The following describes two proteins that form a bound complex.

Sequence of the second protein:
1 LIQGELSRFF

Interface contacts:
Residue V80 in the first protein interacts with residue I2 in the second protein (closest heavy-atom distance 4.6 Å).
Residue M445 in the first protein interacts with residue L6 in the second protein (closest heavy-atom distance 4.7 Å).
Residue Y79 in the first protein contacts residue R8 in the second protein (closest heavy-atom distance 3.6 Å).
Residue I441 in the first protein contacts residue I2 in the second protein (closest heavy-atom distance 4.9 Å).
Residue I82 in the first protein interacts with residue I2 in the second protein (closest heavy-atom distance 4.7 Å).
Residue Y79 in the first protein contacts residue E5 in the second protein (closest heavy-atom distance 3.5 Å).
Residue I441 in the first protein interacts with residue F9 in the second protein (closest heavy-atom distance 4.3 Å).
Residue Y79 in the first protein contacts residue L6 in the second protein (closest heavy-atom distance 3.6 Å).
Residue G78 in the first protein contacts residue E5 in the second protein (closest heavy-atom distance 4.6 Å).
Residue L48 in the first protein is in contact with residue R8 in the second protein (closest heavy-atom distance 4.5 Å).
Residue M445 in the first protein interacts with residue F9 in the second protein (closest heavy-atom distance 3.7 Å).
Residue Y79 in the first protein interacts with residue I2 in the second protein (closest heavy-atom distance 4.3 Å).
Residue Y79 in the first protein contacts residue F9 in the second protein (closest heavy-atom distance 3.9 Å).
Residue I441 in the first protein is in contact with residue L6 in the second protein (closest heavy-atom distance 4.0 Å).
Residue R81 in the first protein is in contact with residue I2 in the second protein (closest heavy-atom distance 3.3 Å).
Residue E442 in the first protein is in contact with residue F9 in the second protein (closest heavy-atom distance 4.3 Å).
Residue M445 in the first protein interacts with residue F10 in the second protein (closest heavy-atom distance 3.9 Å).
Residue R81 in the first protein contacts residue E5 in the second protein (closest heavy-atom distance 2.8 Å).

Sequence of the first protein:
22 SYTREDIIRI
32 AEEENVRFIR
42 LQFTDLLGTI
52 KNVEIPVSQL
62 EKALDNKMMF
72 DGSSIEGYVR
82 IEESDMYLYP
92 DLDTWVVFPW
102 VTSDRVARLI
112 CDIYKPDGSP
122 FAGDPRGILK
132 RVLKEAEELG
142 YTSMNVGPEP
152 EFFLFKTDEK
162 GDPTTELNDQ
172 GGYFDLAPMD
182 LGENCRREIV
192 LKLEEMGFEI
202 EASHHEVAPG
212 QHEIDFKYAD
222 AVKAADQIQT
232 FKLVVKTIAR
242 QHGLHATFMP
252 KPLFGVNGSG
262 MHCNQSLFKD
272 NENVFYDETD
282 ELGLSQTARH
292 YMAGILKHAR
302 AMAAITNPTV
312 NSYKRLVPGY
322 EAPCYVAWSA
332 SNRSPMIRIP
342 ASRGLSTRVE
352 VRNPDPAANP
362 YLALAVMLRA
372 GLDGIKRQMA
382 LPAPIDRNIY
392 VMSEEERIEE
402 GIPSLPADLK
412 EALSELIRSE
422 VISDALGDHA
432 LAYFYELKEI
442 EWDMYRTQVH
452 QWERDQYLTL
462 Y